The following describes two proteins that form a bound complex.

Sequence of protein 1:
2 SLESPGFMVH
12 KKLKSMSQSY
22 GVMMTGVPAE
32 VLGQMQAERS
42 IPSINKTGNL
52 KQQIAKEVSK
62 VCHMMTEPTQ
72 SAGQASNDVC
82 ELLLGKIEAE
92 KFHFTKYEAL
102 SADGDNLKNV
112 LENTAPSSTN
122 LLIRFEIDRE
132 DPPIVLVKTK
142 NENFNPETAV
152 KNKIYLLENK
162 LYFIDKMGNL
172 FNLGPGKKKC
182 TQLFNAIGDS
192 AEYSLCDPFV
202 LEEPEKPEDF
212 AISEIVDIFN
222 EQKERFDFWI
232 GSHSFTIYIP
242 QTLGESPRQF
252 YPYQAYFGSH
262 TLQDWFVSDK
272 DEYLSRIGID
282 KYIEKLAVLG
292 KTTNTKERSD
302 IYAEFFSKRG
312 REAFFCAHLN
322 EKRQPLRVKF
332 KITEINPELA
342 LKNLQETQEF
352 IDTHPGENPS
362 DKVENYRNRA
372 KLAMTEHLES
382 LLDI

Sequence of protein 2:
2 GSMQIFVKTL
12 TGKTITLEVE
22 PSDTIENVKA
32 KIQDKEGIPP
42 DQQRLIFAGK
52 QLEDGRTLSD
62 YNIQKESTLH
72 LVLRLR

Contacts between the two chains:
Residue R40 in protein 1 is in contact with residue L72 in protein 2 (closest heavy-atom distance 2.3 Å).
Residue T70 in protein 1 is in contact with residue L74 in protein 2 (closest heavy-atom distance 3.0 Å).
Residue V28 in protein 1 contacts residue T12 in protein 2 (closest heavy-atom distance 3.8 Å).
Residue R40 in protein 1 is in contact with residue V73 in protein 2 (closest heavy-atom distance 3.8 Å).
Residue F258 in protein 1 interacts with residue L76 in protein 2 (closest heavy-atom distance 3.6 Å).
Residue R40 in protein 1 contacts residue K9 in protein 2 (closest heavy-atom distance 3.3 Å).
Residue R130 in protein 1 contacts residue D42 in protein 2 (closest heavy-atom distance 2.6 Å).
Residue G232 in protein 1 contacts residue Q34 in protein 2 (closest heavy-atom distance 4.0 Å).
Residue M36 in protein 1 interacts with residue G13 in protein 2 (closest heavy-atom distance 3.9 Å).
Residue A73 in protein 1 is in contact with residue Q43 in protein 2 (closest heavy-atom distance 2.8 Å).
Residue F258 in protein 1 contacts residue V73 in protein 2 (closest heavy-atom distance 4.0 Å).
Residue E39 in protein 1 contacts residue K9 in protein 2 (closest heavy-atom distance 3.4 Å).
Residue M36 in protein 1 interacts with residue L11 in protein 2 (closest heavy-atom distance 3.4 Å).
Residue K61 in protein 1 is in contact with residue R77 in protein 2 (closest heavy-atom distance 3.8 Å).
Residue Q75 in protein 1 is in contact with residue L74 in protein 2 (closest heavy-atom distance 3.9 Å).
Residue R125 in protein 1 contacts residue G38 in protein 2 (closest heavy-atom distance 3.4 Å).
Residue G232 in protein 1 interacts with residue P40 in protein 2 (closest heavy-atom distance 3.5 Å).
Residue T70 in protein 1 interacts with residue R75 in protein 2 (closest heavy-atom distance 3.9 Å).
Residue M65 in protein 1 contacts residue R75 in protein 2 (closest heavy-atom distance 3.5 Å).
Residue M65 in protein 1 is in contact with residue V73 in protein 2 (closest heavy-atom distance 3.7 Å).
Residue S233 in protein 1 is in contact with residue D42 in protein 2 (closest heavy-atom distance 2.7 Å).
Residue G74 in protein 1 interacts with residue P40 in protein 2 (closest heavy-atom distance 3.6 Å).
Residue I231 in protein 1 is in contact with residue E27 in protein 2 (closest heavy-atom distance 3.9 Å).
Residue G74 in protein 1 interacts with residue I39 in protein 2 (closest heavy-atom distance 4.0 Å).
Residue H94 in protein 1 is in contact with residue G38 in protein 2 (closest heavy-atom distance 3.5 Å).
Residue G232 in protein 1 is in contact with residue D42 in protein 2 (closest heavy-atom distance 3.6 Å).
Residue Q71 in protein 1 contacts residue L74 in protein 2 (closest heavy-atom distance 3.1 Å).
Residue Q71 in protein 1 contacts residue L76 in protein 2 (closest heavy-atom distance 3.1 Å).
Residue T262 in protein 1 interacts with residue R75 in protein 2 (closest heavy-atom distance 4.0 Å).
Residue Q71 in protein 1 interacts with residue R75 in protein 2 (closest heavy-atom distance 3.8 Å).
Residue H94 in protein 1 contacts residue Q34 in protein 2 (closest heavy-atom distance 4.0 Å).
Residue S235 in protein 1 interacts with residue P40 in protein 2 (closest heavy-atom distance 3.8 Å).
Residue G259 in protein 1 contacts residue L76 in protein 2 (closest heavy-atom distance 4.0 Å).
Residue S72 in protein 1 is in contact with residue L74 in protein 2 (closest heavy-atom distance 3.2 Å).
Residue G232 in protein 1 is in contact with residue P41 in protein 2 (closest heavy-atom distance 3.2 Å).
Residue S72 in protein 1 contacts residue Q43 in protein 2 (closest heavy-atom distance 3.1 Å).
Residue D132 in protein 1 contacts residue E27 in protein 2 (closest heavy-atom distance 3.9 Å).
Residue L33 in protein 1 contacts residue L11 in protein 2 (closest heavy-atom distance 3.3 Å).
Residue F258 in protein 1 is in contact with residue D42 in protein 2 (closest heavy-atom distance 3.8 Å).
Residue E127 in protein 1 is in contact with residue Q34 in protein 2 (closest heavy-atom distance 2.9 Å).
Residue S233 in protein 1 is in contact with residue Q43 in protein 2 (closest heavy-atom distance 3.4 Å).
Residue H94 in protein 1 is in contact with residue K36 in protein 2 (closest heavy-atom distance 3.3 Å).
Residue M36 in protein 1 interacts with residue K9 in protein 2 (closest heavy-atom distance 3.3 Å).
Residue Q75 in protein 1 interacts with residue I39 in protein 2 (closest heavy-atom distance 3.8 Å).
Residue P69 in protein 1 interacts with residue R75 in protein 2 (closest heavy-atom distance 3.0 Å).
Residue R40 in protein 1 contacts residue H71 in protein 2 (closest heavy-atom distance 3.3 Å).
Residue N78 in protein 1 is in contact with residue E37 in protein 2 (closest heavy-atom distance 2.8 Å).
Residue G74 in protein 1 interacts with residue Q43 in protein 2 (closest heavy-atom distance 4.0 Å).
Residue P43 in protein 1 is in contact with residue A49 in protein 2 (closest heavy-atom distance 3.5 Å).
Residue F258 in protein 1 is in contact with residue L74 in protein 2 (closest heavy-atom distance 3.5 Å).
Residue H94 in protein 1 interacts with residue D35 in protein 2 (closest heavy-atom distance 2.9 Å).
Residue K167 in protein 1 contacts residue E27 in protein 2 (closest heavy-atom distance 2.5 Å).
Residue P43 in protein 1 contacts residue G50 in protein 2 (closest heavy-atom distance 3.9 Å).
Residue E68 in protein 1 is in contact with residue R75 in protein 2 (closest heavy-atom distance 3.7 Å).
Residue S233 in protein 1 contacts residue P40 in protein 2 (closest heavy-atom distance 3.4 Å).
Residue R40 in protein 1 contacts residue T10 in protein 2 (closest heavy-atom distance 3.5 Å).
Residue F258 in protein 1 is in contact with residue R75 in protein 2 (closest heavy-atom distance 3.5 Å).
Residue F258 in protein 1 interacts with residue Q43 in protein 2 (closest heavy-atom distance 3.2 Å).
Residue F258 in protein 1 interacts with residue R45 in protein 2 (closest heavy-atom distance 3.6 Å).
Residue R40 in protein 1 is in contact with residue L11 in protein 2 (closest heavy-atom distance 3.5 Å).